Sequence of the first protein:
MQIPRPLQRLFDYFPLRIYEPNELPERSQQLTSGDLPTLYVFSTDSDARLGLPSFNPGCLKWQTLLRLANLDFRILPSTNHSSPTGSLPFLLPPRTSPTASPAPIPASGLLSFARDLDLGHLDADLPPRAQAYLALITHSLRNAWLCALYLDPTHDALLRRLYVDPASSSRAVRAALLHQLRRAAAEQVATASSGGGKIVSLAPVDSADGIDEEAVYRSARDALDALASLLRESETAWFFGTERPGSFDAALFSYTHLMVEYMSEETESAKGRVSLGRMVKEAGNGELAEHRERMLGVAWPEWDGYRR

Sequence of the second protein:
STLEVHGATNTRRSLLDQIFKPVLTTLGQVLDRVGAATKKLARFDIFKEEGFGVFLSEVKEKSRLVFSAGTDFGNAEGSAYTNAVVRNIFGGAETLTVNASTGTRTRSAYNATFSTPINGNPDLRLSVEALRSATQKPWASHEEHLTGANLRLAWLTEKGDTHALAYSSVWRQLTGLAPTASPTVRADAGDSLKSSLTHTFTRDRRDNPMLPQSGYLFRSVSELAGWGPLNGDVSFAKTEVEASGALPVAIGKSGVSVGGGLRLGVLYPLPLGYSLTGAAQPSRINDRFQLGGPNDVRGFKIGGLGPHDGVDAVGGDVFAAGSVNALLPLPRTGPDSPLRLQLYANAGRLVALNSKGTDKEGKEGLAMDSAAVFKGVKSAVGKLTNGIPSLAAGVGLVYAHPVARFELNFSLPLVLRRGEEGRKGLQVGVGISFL

The following describes two proteins that form a bound complex.

Contacts between the two chains:
Residue P384 in the second protein interacts with residue L37 in the first protein (closest heavy-atom distance 3.9 Å).
Residue P490 in the second protein interacts with residue P28 in the first protein (closest heavy-atom distance 3.6 Å).
Residue L493 in the second protein is in contact with residue I31 in the first protein (closest heavy-atom distance 3.1 Å).
Residue L443 in the second protein contacts residue R40 in the first protein (closest heavy-atom distance 3.3 Å).
Residue L443 in the second protein contacts residue Q43 in the first protein (closest heavy-atom distance 3.6 Å).
Residue R495 in the second protein is in contact with residue Y32 in the first protein (closest heavy-atom distance 2.9 Å).
Residue G383 in the second protein contacts residue N35 in the first protein (closest heavy-atom distance 3.2 Å).
Residue L266 in the second protein interacts with residue S193 in the first protein (closest heavy-atom distance 3.6 Å).
Residue L266 in the second protein contacts residue V196 in the first protein (closest heavy-atom distance 3.8 Å).
Residue L443 in the second protein interacts with residue L44 in the first protein (closest heavy-atom distance 3.6 Å).
Residue L491 in the second protein is in contact with residue P28 in the first protein (closest heavy-atom distance 3.4 Å).
Residue H385 in the second protein is in contact with residue T112 in the first protein (closest heavy-atom distance 3.9 Å).
Residue S360 in the second protein interacts with residue R40 in the first protein (closest heavy-atom distance 3.6 Å).
Residue W244 in the second protein is in contact with residue V196 in the first protein (closest heavy-atom distance 3.1 Å).
Residue P256 in the second protein interacts with residue T45 in the first protein (closest heavy-atom distance 3.5 Å).
Residue G387 in the second protein contacts residue T112 in the first protein (closest heavy-atom distance 3.7 Å).
Residue N431 in the second protein contacts residue Q42 in the first protein (closest heavy-atom distance 3.1 Å).
Residue D386 in the second protein interacts with residue R108 in the first protein (closest heavy-atom distance 2.6 Å).
Residue W244 in the second protein contacts residue Q203 in the first protein (closest heavy-atom distance 3.9 Å).
Residue L493 in the second protein is in contact with residue R30 in the first protein (closest heavy-atom distance 3.2 Å).
Residue L430 in the second protein contacts residue E39 in the first protein (closest heavy-atom distance 3.6 Å).
Residue S432 in the second protein interacts with residue E39 in the first protein (closest heavy-atom distance 3.3 Å).
Residue D306 in the second protein contacts residue S191 in the first protein (closest heavy-atom distance 3.5 Å).
Residue M445 in the second protein contacts residue E39 in the first protein (closest heavy-atom distance 3.5 Å).
Residue L250 in the second protein contacts residue S96 in the first protein (closest heavy-atom distance 3.8 Å).
Residue A262 in the second protein interacts with residue S95 in the first protein (closest heavy-atom distance 3.8 Å).
Residue P490 in the second protein contacts residue F27 in the first protein (closest heavy-atom distance 3.7 Å).
Residue N431 in the second protein interacts with residue E36 in the first protein (closest heavy-atom distance 3.8 Å).
Residue R361 in the second protein interacts with residue R40 in the first protein (closest heavy-atom distance 3.1 Å).
Residue R494 in the second protein interacts with residue Y32 in the first protein (closest heavy-atom distance 3.7 Å).
Residue T257 in the second protein is in contact with residue S41 in the first protein (closest heavy-atom distance 2.6 Å).
Residue P384 in the second protein contacts residue N35 in the first protein (closest heavy-atom distance 3.6 Å).
Residue L489 in the second protein contacts residue F27 in the first protein (closest heavy-atom distance 3.4 Å).
Residue K460 in the second protein contacts residue E36 in the first protein (closest heavy-atom distance 2.4 Å).
Residue P256 in the second protein interacts with residue R108 in the first protein (closest heavy-atom distance 3.6 Å).
Residue Q246 in the second protein contacts residue H94 in the first protein (closest heavy-atom distance 3.1 Å).
Residue L430 in the second protein interacts with residue P38 in the first protein (closest heavy-atom distance 3.6 Å).
Residue H385 in the second protein is in contact with residue L37 in the first protein (closest heavy-atom distance 3.2 Å).
Residue R365 in the second protein contacts residue P38 in the first protein (closest heavy-atom distance 3.3 Å).
Residue T248 in the second protein is in contact with residue H94 in the first protein (closest heavy-atom distance 3.6 Å).
Residue V492 in the second protein interacts with residue R30 in the first protein (closest heavy-atom distance 3.5 Å).
Residue R259 in the second protein interacts with residue S96 in the first protein (closest heavy-atom distance 3.7 Å).
Residue D386 in the second protein contacts residue S41 in the first protein (closest heavy-atom distance 3.8 Å).
Residue D261 in the second protein is in contact with residue R40 in the first protein (closest heavy-atom distance 3.2 Å).
Residue L493 in the second protein interacts with residue Y32 in the first protein (closest heavy-atom distance 2.6 Å).
Residue A429 in the second protein is in contact with residue P38 in the first protein (closest heavy-atom distance 3.8 Å).
Residue R494 in the second protein interacts with residue E33 in the first protein (closest heavy-atom distance 3.2 Å).
Residue A262 in the second protein contacts residue T92 in the first protein (closest heavy-atom distance 3.2 Å).
Residue D386 in the second protein interacts with residue L37 in the first protein (closest heavy-atom distance 3.5 Å).
Residue P256 in the second protein contacts residue S114 in the first protein (closest heavy-atom distance 3.6 Å).
Residue R426 in the second protein is in contact with residue N35 in the first protein (closest heavy-atom distance 3.8 Å).
Residue K501 in the second protein interacts with residue F24 in the first protein (closest heavy-atom distance 3.6 Å).
Residue L491 in the second protein interacts with residue R30 in the first protein (closest heavy-atom distance 3.5 Å).
Residue R259 in the second protein is in contact with residue S95 in the first protein (closest heavy-atom distance 3.1 Å).
Residue K501 in the second protein is in contact with residue P28 in the first protein (closest heavy-atom distance 3.3 Å).
Residue E497 in the second protein contacts residue N35 in the first protein (closest heavy-atom distance 3.0 Å).
Residue R259 in the second protein contacts residue P117 in the first protein (closest heavy-atom distance 3.8 Å).
Residue L491 in the second protein is in contact with residue L29 in the first protein (closest heavy-atom distance 2.5 Å).
Residue R495 in the second protein contacts residue I31 in the first protein (closest heavy-atom distance 3.7 Å).
Residue P359 in the second protein interacts with residue E39 in the first protein (closest heavy-atom distance 3.6 Å).